Sequence of protein 2:
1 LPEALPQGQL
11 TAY

Residue-level contacts at the interface:
Residue N80 in protein 1 contacts residue Y13 in protein 2 (closest heavy-atom distance 3.0 Å).
Residue N63 in protein 1 interacts with residue P2 in protein 2 (closest heavy-atom distance 3.1 Å).
Residue Y74 in protein 1 contacts residue Y13 in protein 2 (closest heavy-atom distance 3.2 Å).
Residue L163 in protein 1 contacts residue A4 in protein 2 (closest heavy-atom distance 4.6 Å).
Residue N70 in protein 1 is in contact with residue L10 in protein 2 (closest heavy-atom distance 3.8 Å).
Residue W147 in protein 1 is in contact with residue T11 in protein 2 (closest heavy-atom distance 3.5 Å).
Residue S116 in protein 1 interacts with residue Y13 in protein 2 (closest heavy-atom distance 2.5 Å).
Residue N80 in protein 1 contacts residue A12 in protein 2 (closest heavy-atom distance 4.0 Å).
Residue Y159 in protein 1 contacts residue P2 in protein 2 (closest heavy-atom distance 3.6 Å).
Residue Q65 in protein 1 interacts with residue L5 in protein 2 (closest heavy-atom distance 3.8 Å).
Residue T73 in protein 1 is in contact with residue L10 in protein 2 (closest heavy-atom distance 3.3 Å).
Residue L163 in protein 1 is in contact with residue L1 in protein 2 (closest heavy-atom distance 4.4 Å).
Residue Y171 in protein 1 contacts residue L1 in protein 2 (closest heavy-atom distance 2.7 Å).
Residue Y123 in protein 1 is in contact with residue Y13 in protein 2 (closest heavy-atom distance 3.8 Å).
Residue Y159 in protein 1 is in contact with residue A4 in protein 2 (closest heavy-atom distance 4.6 Å).
Residue R62 in protein 1 interacts with residue L1 in protein 2 (closest heavy-atom distance 3.5 Å).
Residue N70 in protein 1 contacts residue L5 in protein 2 (closest heavy-atom distance 4.1 Å).
Residue T73 in protein 1 interacts with residue A12 in protein 2 (closest heavy-atom distance 3.7 Å).
Residue I66 in protein 1 is in contact with residue A4 in protein 2 (closest heavy-atom distance 3.8 Å).
Residue Y99 in protein 1 contacts residue P2 in protein 2 (closest heavy-atom distance 3.2 Å).
Residue Y7 in protein 1 interacts with residue P2 in protein 2 (closest heavy-atom distance 3.2 Å).
Residue R156 in protein 1 is in contact with residue E3 in protein 2 (closest heavy-atom distance 3.2 Å).
Residue T73 in protein 1 interacts with residue T11 in protein 2 (closest heavy-atom distance 4.2 Å).
Residue N63 in protein 1 is in contact with residue L1 in protein 2 (closest heavy-atom distance 3.7 Å).
Residue I66 in protein 1 is in contact with residue P2 in protein 2 (closest heavy-atom distance 4.1 Å).
Residue Y59 in protein 1 contacts residue L1 in protein 2 (closest heavy-atom distance 4.0 Å).
Residue W147 in protein 1 interacts with residue Y13 in protein 2 (closest heavy-atom distance 3.7 Å).
Residue R97 in protein 1 interacts with residue E3 in protein 2 (closest heavy-atom distance 2.8 Å).
Residue K146 in protein 1 is in contact with residue A12 in protein 2 (closest heavy-atom distance 3.5 Å).
Residue M5 in protein 1 is in contact with residue L1 in protein 2 (closest heavy-atom distance 3.7 Å).
Residue K146 in protein 1 interacts with residue T11 in protein 2 (closest heavy-atom distance 4.0 Å).
Residue Y7 in protein 1 contacts residue L1 in protein 2 (closest heavy-atom distance 2.8 Å).
Residue I95 in protein 1 interacts with residue Y13 in protein 2 (closest heavy-atom distance 3.9 Å).
Residue Q155 in protein 1 contacts residue P6 in protein 2 (closest heavy-atom distance 3.8 Å).
Residue L81 in protein 1 interacts with residue Y13 in protein 2 (closest heavy-atom distance 3.5 Å).
Residue I66 in protein 1 is in contact with residue L5 in protein 2 (closest heavy-atom distance 3.9 Å).
Residue R97 in protein 1 interacts with residue Y13 in protein 2 (closest heavy-atom distance 3.7 Å).
Residue I66 in protein 1 interacts with residue E3 in protein 2 (closest heavy-atom distance 3.5 Å).
Residue F67 in protein 1 is in contact with residue P2 in protein 2 (closest heavy-atom distance 3.5 Å).
Residue Y9 in protein 1 is in contact with residue P2 in protein 2 (closest heavy-atom distance 3.7 Å).
Residue T69 in protein 1 contacts residue L5 in protein 2 (closest heavy-atom distance 3.2 Å).
Residue Y84 in protein 1 is in contact with residue Y13 in protein 2 (closest heavy-atom distance 2.8 Å).
Residue Q155 in protein 1 interacts with residue E3 in protein 2 (closest heavy-atom distance 4.1 Å).
Residue W167 in protein 1 interacts with residue L1 in protein 2 (closest heavy-atom distance 3.4 Å).
Residue Q96 in protein 1 interacts with residue Y13 in protein 2 (closest heavy-atom distance 4.4 Å).
Residue I124 in protein 1 contacts residue Y13 in protein 2 (closest heavy-atom distance 4.5 Å).
Residue T69 in protein 1 contacts residue L10 in protein 2 (closest heavy-atom distance 3.8 Å).
Residue Y159 in protein 1 is in contact with residue E3 in protein 2 (closest heavy-atom distance 3.5 Å).
Residue E76 in protein 1 contacts residue A12 in protein 2 (closest heavy-atom distance 3.6 Å).
Residue A150 in protein 1 interacts with residue T11 in protein 2 (closest heavy-atom distance 3.7 Å).
Residue Y99 in protein 1 interacts with residue E3 in protein 2 (closest heavy-atom distance 2.8 Å).
Residue T143 in protein 1 contacts residue Y13 in protein 2 (closest heavy-atom distance 2.7 Å).
Residue S77 in protein 1 interacts with residue Y13 in protein 2 (closest heavy-atom distance 2.7 Å).
Residue S77 in protein 1 interacts with residue A12 in protein 2 (closest heavy-atom distance 3.4 Å).
Residue Y159 in protein 1 contacts residue L1 in protein 2 (closest heavy-atom distance 2.4 Å).
Residue Y9 in protein 1 contacts residue E3 in protein 2 (closest heavy-atom distance 4.4 Å).
Residue V152 in protein 1 contacts residue T11 in protein 2 (closest heavy-atom distance 3.7 Å).
Residue K146 in protein 1 is in contact with residue Y13 in protein 2 (closest heavy-atom distance 3.0 Å).
Residue R62 in protein 1 contacts residue A4 in protein 2 (closest heavy-atom distance 4.7 Å).
Residue W147 in protein 1 contacts residue A12 in protein 2 (closest heavy-atom distance 2.9 Å).

Sequence of protein 1:
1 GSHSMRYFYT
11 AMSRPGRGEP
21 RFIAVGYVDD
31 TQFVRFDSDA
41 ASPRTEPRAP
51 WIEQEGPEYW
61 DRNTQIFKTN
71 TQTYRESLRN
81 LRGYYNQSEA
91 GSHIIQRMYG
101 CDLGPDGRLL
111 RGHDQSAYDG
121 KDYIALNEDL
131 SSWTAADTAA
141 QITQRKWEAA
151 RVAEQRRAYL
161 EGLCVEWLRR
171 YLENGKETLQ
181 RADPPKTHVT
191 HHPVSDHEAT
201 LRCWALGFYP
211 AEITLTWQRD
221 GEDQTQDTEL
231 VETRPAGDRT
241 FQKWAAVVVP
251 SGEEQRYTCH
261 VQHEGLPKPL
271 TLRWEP

These two protein chains interact to form a complex.